Sequence of protein 1:
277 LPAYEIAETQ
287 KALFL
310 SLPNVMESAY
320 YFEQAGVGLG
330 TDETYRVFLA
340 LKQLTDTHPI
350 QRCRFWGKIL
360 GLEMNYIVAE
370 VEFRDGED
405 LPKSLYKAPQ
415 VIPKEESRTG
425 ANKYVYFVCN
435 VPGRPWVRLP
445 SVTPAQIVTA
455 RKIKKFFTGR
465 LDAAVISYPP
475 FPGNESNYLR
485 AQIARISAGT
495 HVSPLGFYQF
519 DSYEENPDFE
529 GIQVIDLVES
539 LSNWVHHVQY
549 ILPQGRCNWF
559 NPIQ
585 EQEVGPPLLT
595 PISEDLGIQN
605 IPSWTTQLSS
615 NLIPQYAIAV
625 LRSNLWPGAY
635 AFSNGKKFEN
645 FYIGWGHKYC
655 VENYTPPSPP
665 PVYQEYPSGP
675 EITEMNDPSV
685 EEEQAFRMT

Sequence of protein 2:
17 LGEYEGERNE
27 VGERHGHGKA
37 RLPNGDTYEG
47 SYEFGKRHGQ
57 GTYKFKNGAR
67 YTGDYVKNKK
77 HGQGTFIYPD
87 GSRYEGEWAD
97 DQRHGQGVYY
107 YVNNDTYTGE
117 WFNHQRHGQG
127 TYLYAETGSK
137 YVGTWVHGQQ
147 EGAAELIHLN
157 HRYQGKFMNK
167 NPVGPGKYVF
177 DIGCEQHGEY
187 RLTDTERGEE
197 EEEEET

This data describes a binding interaction between two proteins.

Contacts between the two chains:
Residue E678 in protein 1 is in contact with residue F61 in protein 2 (closest heavy-atom distance 3.8 Å).
Residue Y670 in protein 1 interacts with residue Y84 in protein 2 (closest heavy-atom distance 3.7 Å).
Residue Y472 in protein 1 contacts residue H154 in protein 2 (closest heavy-atom distance 3.3 Å).
Residue L405 in protein 1 is in contact with residue G64 in protein 2 (closest heavy-atom distance 3.2 Å).
Residue E669 in protein 1 is in contact with residue Y105 in protein 2 (closest heavy-atom distance 3.5 Å).
Residue L405 in protein 1 is in contact with residue R66 in protein 2 (closest heavy-atom distance 3.7 Å).
Residue E687 in protein 1 interacts with residue R24 in protein 2 (closest heavy-atom distance 3.7 Å).
Residue M679 in protein 1 interacts with residue N40 in protein 2 (closest heavy-atom distance 3.4 Å).
Residue E669 in protein 1 interacts with residue R122 in protein 2 (closest heavy-atom distance 3.0 Å).
Residue N680 in protein 1 interacts with residue R53 in protein 2 (closest heavy-atom distance 3.0 Å).
Residue Y410 in protein 1 is in contact with residue N109 in protein 2 (closest heavy-atom distance 3.7 Å).
Residue P663 in protein 1 is in contact with residue Y130 in protein 2 (closest heavy-atom distance 3.4 Å).
Residue L409 in protein 1 interacts with residue D86 in protein 2 (closest heavy-atom distance 3.4 Å).
Residue S408 in protein 1 contacts residue V108 in protein 2 (closest heavy-atom distance 3.0 Å).
Residue E675 in protein 1 interacts with residue F61 in protein 2 (closest heavy-atom distance 3.3 Å).
Residue P406 in protein 1 interacts with residue Y84 in protein 2 (closest heavy-atom distance 3.4 Å).
Residue I470 in protein 1 is in contact with residue N156 in protein 2 (closest heavy-atom distance 2.9 Å).
Residue D681 in protein 1 contacts residue K52 in protein 2 (closest heavy-atom distance 3.4 Å).
Residue F690 in protein 1 interacts with residue L17 in protein 2 (closest heavy-atom distance 3.3 Å).
Residue V684 in protein 1 is in contact with residue R24 in protein 2 (closest heavy-atom distance 3.5 Å).
Residue E669 in protein 1 is in contact with residue W117 in protein 2 (closest heavy-atom distance 3.2 Å).
Residue P682 in protein 1 is in contact with residue R30 in protein 2 (closest heavy-atom distance 3.0 Å).
Residue E678 in protein 1 contacts residue R53 in protein 2 (closest heavy-atom distance 3.5 Å).
Residue E669 in protein 1 is in contact with residue R99 in protein 2 (closest heavy-atom distance 3.6 Å).
Residue N657 in protein 1 is in contact with residue R193 in protein 2 (closest heavy-atom distance 3.1 Å).
Residue E675 in protein 1 interacts with residue N63 in protein 2 (closest heavy-atom distance 3.8 Å).
Residue E656 in protein 1 interacts with residue E192 in protein 2 (closest heavy-atom distance 3.4 Å).
Residue V684 in protein 1 contacts residue E29 in protein 2 (closest heavy-atom distance 3.4 Å).
Residue K407 in protein 1 is in contact with residue G87 in protein 2 (closest heavy-atom distance 3.5 Å).
Residue P474 in protein 1 interacts with residue T133 in protein 2 (closest heavy-atom distance 3.4 Å).
Residue Y410 in protein 1 is in contact with residue V108 in protein 2 (closest heavy-atom distance 3.3 Å).
Residue P660 in protein 1 interacts with residue Y174 in protein 2 (closest heavy-atom distance 3.3 Å).
Residue P406 in protein 1 interacts with residue G64 in protein 2 (closest heavy-atom distance 3.4 Å).
Residue P664 in protein 1 is in contact with residue Y130 in protein 2 (closest heavy-atom distance 3.6 Å).
Residue Y667 in protein 1 interacts with residue N109 in protein 2 (closest heavy-atom distance 3.3 Å).
Residue N657 in protein 1 interacts with residue E195 in protein 2 (closest heavy-atom distance 3.4 Å).
Residue P474 in protein 1 contacts residue E132 in protein 2 (closest heavy-atom distance 3.3 Å).
Residue E678 in protein 1 is in contact with residue K76 in protein 2 (closest heavy-atom distance 3.6 Å).
Residue Y472 in protein 1 is in contact with residue T133 in protein 2 (closest heavy-atom distance 3.3 Å).
Residue M679 in protein 1 interacts with residue R53 in protein 2 (closest heavy-atom distance 3.7 Å).
Residue Y670 in protein 1 interacts with residue D86 in protein 2 (closest heavy-atom distance 3.6 Å).
Residue M679 in protein 1 contacts residue L38 in protein 2 (closest heavy-atom distance 3.7 Å).
Residue E669 in protein 1 interacts with residue Y107 in protein 2 (closest heavy-atom distance 2.8 Å).
Residue S672 in protein 1 contacts residue H120 in protein 2 (closest heavy-atom distance 3.0 Å).
Residue V666 in protein 1 contacts residue Y128 in protein 2 (closest heavy-atom distance 3.0 Å).
Residue Y667 in protein 1 is in contact with residue Y107 in protein 2 (closest heavy-atom distance 3.2 Å).
Residue I470 in protein 1 interacts with residue L155 in protein 2 (closest heavy-atom distance 3.5 Å).
Residue P406 in protein 1 is in contact with residue P85 in protein 2 (closest heavy-atom distance 3.7 Å).
Residue Y670 in protein 1 contacts residue H120 in protein 2 (closest heavy-atom distance 3.5 Å).
Residue I676 in protein 1 is in contact with residue F61 in protein 2 (closest heavy-atom distance 3.2 Å).
Residue Y472 in protein 1 interacts with residue S135 in protein 2 (closest heavy-atom distance 3.5 Å).
Residue D681 in protein 1 contacts residue R30 in protein 2 (closest heavy-atom distance 3.6 Å).
Residue Q668 in protein 1 interacts with residue G144 in protein 2 (closest heavy-atom distance 3.5 Å).
Residue N680 in protein 1 is in contact with residue K52 in protein 2 (closest heavy-atom distance 3.1 Å).
Residue V666 in protein 1 is in contact with residue Q146 in protein 2 (closest heavy-atom distance 3.4 Å).
Residue V666 in protein 1 is in contact with residue R122 in protein 2 (closest heavy-atom distance 3.4 Å).
Residue T659 in protein 1 is in contact with residue R193 in protein 2 (closest heavy-atom distance 3.3 Å).
Residue S471 in protein 1 is in contact with residue N156 in protein 2 (closest heavy-atom distance 3.5 Å).
Residue E678 in protein 1 contacts residue Y59 in protein 2 (closest heavy-atom distance 3.3 Å).
Residue Q668 in protein 1 interacts with residue R122 in protein 2 (closest heavy-atom distance 3.1 Å).